Sequence of the first protein:
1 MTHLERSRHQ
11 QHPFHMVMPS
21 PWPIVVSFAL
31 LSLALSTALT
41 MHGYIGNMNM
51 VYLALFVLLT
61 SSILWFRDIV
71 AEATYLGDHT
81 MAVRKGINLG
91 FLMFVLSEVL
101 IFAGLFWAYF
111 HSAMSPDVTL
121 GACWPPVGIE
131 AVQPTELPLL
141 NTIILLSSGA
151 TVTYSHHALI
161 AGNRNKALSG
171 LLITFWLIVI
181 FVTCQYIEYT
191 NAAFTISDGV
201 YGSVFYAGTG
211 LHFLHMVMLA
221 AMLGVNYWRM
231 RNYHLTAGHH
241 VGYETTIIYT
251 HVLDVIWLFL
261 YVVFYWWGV

Residue-level contacts at the interface:
Residue T195 in the first protein is in contact with residue T105 in the second protein (closest heavy-atom distance 3.5 Å).
Residue L4 in the first protein is in contact with residue A8 in the second protein (closest heavy-atom distance 2.6 Å).
Residue T153 in the first protein is in contact with residue W42 in the second protein (closest heavy-atom distance 3.9 Å).
Residue V127 in the first protein contacts residue F89 in the second protein (closest heavy-atom distance 3.2 Å).
Residue S197 in the first protein interacts with residue R93 in the second protein (closest heavy-atom distance 2.9 Å).
Residue L140 in the first protein contacts residue T61 in the second protein (closest heavy-atom distance 3.9 Å).
Residue T2 in the first protein contacts residue A8 in the second protein (closest heavy-atom distance 3.7 Å).
Residue T119 in the first protein is in contact with residue F89 in the second protein (closest heavy-atom distance 3.4 Å).
Residue D198 in the first protein interacts with residue F89 in the second protein (closest heavy-atom distance 3.6 Å).
Residue M41 in the first protein interacts with residue K95 in the second protein (closest heavy-atom distance 3.5 Å).
Residue H157 in the first protein is in contact with residue A35 in the second protein (closest heavy-atom distance 3.6 Å).
Residue A161 in the first protein is in contact with residue K36 in the second protein (closest heavy-atom distance 3.6 Å).
Residue A161 in the first protein interacts with residue A35 in the second protein (closest heavy-atom distance 3.7 Å).
Residue H3 in the first protein interacts with residue N7 in the second protein (closest heavy-atom distance 3.2 Å).
Residue H3 in the first protein interacts with residue A8 in the second protein (closest heavy-atom distance 3.4 Å).
Residue S197 in the first protein is in contact with residue F89 in the second protein (closest heavy-atom distance 3.5 Å).
Residue Y186 in the first protein is in contact with residue F107 in the second protein (closest heavy-atom distance 3.5 Å).
Residue T2 in the first protein interacts with residue K10 in the second protein (closest heavy-atom distance 3.8 Å).
Residue I143 in the first protein contacts residue T57 in the second protein (closest heavy-atom distance 4.0 Å).
Residue S197 in the first protein is in contact with residue I92 in the second protein (closest heavy-atom distance 3.3 Å).
Residue I143 in the first protein interacts with residue I54 in the second protein (closest heavy-atom distance 3.7 Å).
Residue L137 in the first protein is in contact with residue T61 in the second protein (closest heavy-atom distance 3.8 Å).
Residue N191 in the first protein contacts residue R72 in the second protein (closest heavy-atom distance 3.6 Å).
Residue R6 in the first protein contacts residue F13 in the second protein (closest heavy-atom distance 3.4 Å).
Residue M1 in the first protein contacts residue P11 in the second protein (closest heavy-atom distance 3.7 Å).
Residue Y154 in the first protein interacts with residue V43 in the second protein (closest heavy-atom distance 3.5 Å).
Residue E136 in the first protein interacts with residue H68 in the second protein (closest heavy-atom distance 3.3 Å).
Residue I160 in the first protein is in contact with residue E32 in the second protein (closest heavy-atom distance 3.9 Å).
Residue A193 in the first protein is in contact with residue N113 in the second protein (closest heavy-atom distance 2.6 Å).
Residue Y154 in the first protein interacts with residue S39 in the second protein (closest heavy-atom distance 3.9 Å).
Residue E136 in the first protein contacts residue T61 in the second protein (closest heavy-atom distance 3.4 Å).
Residue T195 in the first protein interacts with residue W108 in the second protein (closest heavy-atom distance 3.7 Å).
Residue M41 in the first protein is in contact with residue F98 in the second protein (closest heavy-atom distance 3.6 Å).
Residue A193 in the first protein contacts residue V112 in the second protein (closest heavy-atom distance 3.7 Å).
Residue A158 in the first protein contacts residue S39 in the second protein (closest heavy-atom distance 3.3 Å).
Residue M1 in the first protein interacts with residue F13 in the second protein (closest heavy-atom distance 3.3 Å).
Residue H157 in the first protein contacts residue S39 in the second protein (closest heavy-atom distance 3.0 Å).
Residue H3 in the first protein interacts with residue A12 in the second protein (closest heavy-atom distance 3.4 Å).
Residue S197 in the first protein contacts residue N91 in the second protein (closest heavy-atom distance 3.3 Å).
Residue A192 in the first protein contacts residue N113 in the second protein (closest heavy-atom distance 3.3 Å).
Residue T190 in the first protein contacts residue N109 in the second protein (closest heavy-atom distance 3.2 Å).
Residue H157 in the first protein interacts with residue T38 in the second protein (closest heavy-atom distance 3.4 Å).
Residue I160 in the first protein is in contact with residue A35 in the second protein (closest heavy-atom distance 3.7 Å).
Residue P126 in the first protein is in contact with residue F89 in the second protein (closest heavy-atom distance 3.6 Å).
Residue D198 in the first protein is in contact with residue M90 in the second protein (closest heavy-atom distance 4.0 Å).
Residue Y189 in the first protein contacts residue F107 in the second protein (closest heavy-atom distance 3.5 Å).
Residue A192 in the first protein contacts residue V112 in the second protein (closest heavy-atom distance 3.4 Å).
Residue G199 in the first protein contacts residue F89 in the second protein (closest heavy-atom distance 2.9 Å).
Residue A161 in the first protein contacts residue E32 in the second protein (closest heavy-atom distance 3.8 Å).
Residue T40 in the first protein interacts with residue F98 in the second protein (closest heavy-atom distance 3.4 Å).
Residue H3 in the first protein interacts with residue K10 in the second protein (closest heavy-atom distance 3.1 Å).
Residue L140 in the first protein interacts with residue T57 in the second protein (closest heavy-atom distance 3.8 Å).
Residue E136 in the first protein interacts with residue V64 in the second protein (closest heavy-atom distance 3.5 Å).
Residue M48 in the first protein is in contact with residue F98 in the second protein (closest heavy-atom distance 3.5 Å).
Residue D198 in the first protein contacts residue N91 in the second protein (closest heavy-atom distance 3.0 Å).
Residue F194 in the first protein interacts with residue N113 in the second protein (closest heavy-atom distance 3.6 Å).
Residue I144 in the first protein contacts residue I54 in the second protein (closest heavy-atom distance 3.7 Å).
Residue Y154 in the first protein contacts residue W42 in the second protein (closest heavy-atom distance 3.7 Å).
Residue V127 in the first protein interacts with residue Y87 in the second protein (closest heavy-atom distance 3.3 Å).
Residue L120 in the first protein is in contact with residue F89 in the second protein (closest heavy-atom distance 3.5 Å).

This data describes a binding interaction between two proteins.

Sequence of the second protein:
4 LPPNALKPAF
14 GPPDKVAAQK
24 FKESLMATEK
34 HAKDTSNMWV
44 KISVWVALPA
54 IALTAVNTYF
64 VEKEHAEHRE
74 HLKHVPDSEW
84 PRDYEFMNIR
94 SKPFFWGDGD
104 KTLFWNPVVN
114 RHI